Sequence of chain B:
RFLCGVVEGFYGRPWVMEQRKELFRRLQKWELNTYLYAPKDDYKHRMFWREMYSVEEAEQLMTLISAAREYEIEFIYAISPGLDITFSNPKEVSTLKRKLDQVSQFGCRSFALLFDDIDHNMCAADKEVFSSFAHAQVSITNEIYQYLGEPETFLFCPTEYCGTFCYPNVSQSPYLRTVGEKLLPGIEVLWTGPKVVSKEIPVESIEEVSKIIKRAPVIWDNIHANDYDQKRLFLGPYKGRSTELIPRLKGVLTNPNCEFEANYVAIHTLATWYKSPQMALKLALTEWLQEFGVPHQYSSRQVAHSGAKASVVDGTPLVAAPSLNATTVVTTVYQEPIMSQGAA

Sequence of chain A:
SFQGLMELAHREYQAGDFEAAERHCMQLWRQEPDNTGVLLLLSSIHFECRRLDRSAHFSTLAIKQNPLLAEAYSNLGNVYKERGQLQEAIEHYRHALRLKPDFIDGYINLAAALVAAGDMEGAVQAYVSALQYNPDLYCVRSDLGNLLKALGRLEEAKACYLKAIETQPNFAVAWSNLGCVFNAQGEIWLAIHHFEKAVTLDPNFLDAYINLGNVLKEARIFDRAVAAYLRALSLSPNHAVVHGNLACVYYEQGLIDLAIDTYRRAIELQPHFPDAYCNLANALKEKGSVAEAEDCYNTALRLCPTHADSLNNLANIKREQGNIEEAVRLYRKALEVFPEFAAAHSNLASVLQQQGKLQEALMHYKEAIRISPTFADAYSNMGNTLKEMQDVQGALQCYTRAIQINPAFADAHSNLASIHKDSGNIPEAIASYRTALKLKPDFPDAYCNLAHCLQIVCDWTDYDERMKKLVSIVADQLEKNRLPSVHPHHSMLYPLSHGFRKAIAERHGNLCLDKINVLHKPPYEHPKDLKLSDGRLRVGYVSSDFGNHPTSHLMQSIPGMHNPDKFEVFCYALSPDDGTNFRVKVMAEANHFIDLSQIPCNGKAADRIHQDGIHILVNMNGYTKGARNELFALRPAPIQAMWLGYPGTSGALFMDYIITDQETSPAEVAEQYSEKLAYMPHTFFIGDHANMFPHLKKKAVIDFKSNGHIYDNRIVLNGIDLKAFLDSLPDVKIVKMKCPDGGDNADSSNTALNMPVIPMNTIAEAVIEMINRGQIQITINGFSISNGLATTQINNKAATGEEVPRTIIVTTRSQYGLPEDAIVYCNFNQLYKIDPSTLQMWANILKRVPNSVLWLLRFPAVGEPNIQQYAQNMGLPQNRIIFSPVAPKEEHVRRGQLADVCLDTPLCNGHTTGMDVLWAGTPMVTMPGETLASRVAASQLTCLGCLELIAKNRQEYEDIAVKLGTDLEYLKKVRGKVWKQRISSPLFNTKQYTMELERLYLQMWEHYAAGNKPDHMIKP

Residue-level contacts at the interface:
Residue N196 in chain A is in contact with residue V428 in chain B (closest heavy-atom distance 2.8 Å).
Residue K385 in chain A contacts residue T222 in chain B (closest heavy-atom distance 2.4 Å).
Residue H29 in chain A contacts residue M438 in chain B (closest heavy-atom distance 3.5 Å).
Residue Y32 in chain A contacts residue M438 in chain B (closest heavy-atom distance 3.3 Å).
Residue D464 in chain A contacts residue V412 in chain B (closest heavy-atom distance 3.1 Å).
Residue Q416 in chain A interacts with residue F223 in chain B (closest heavy-atom distance 3.1 Å).
Residue N264 in chain A interacts with residue L423 in chain B (closest heavy-atom distance 3.4 Å).
Residue D328 in chain A is in contact with residue A420 in chain B (closest heavy-atom distance 3.2 Å).
Residue Q412 in chain A is in contact with residue Y286 in chain B (closest heavy-atom distance 3.0 Å).
Residue G443 in chain A contacts residue K289 in chain B (closest heavy-atom distance 3.4 Å).
Residue S442 in chain A contacts residue D287 in chain B (closest heavy-atom distance 3.5 Å).
Residue Q412 in chain A contacts residue D287 in chain B (closest heavy-atom distance 3.3 Å).
Residue N403 in chain A contacts residue V412 in chain B (closest heavy-atom distance 3.3 Å).
Residue N366 in chain A interacts with residue P416 in chain B (closest heavy-atom distance 3.1 Å).
Residue L808 in chain A is in contact with residue Q396 in chain B (closest heavy-atom distance 3.2 Å).
Residue D226 in chain A interacts with residue V428 in chain B (closest heavy-atom distance 3.4 Å).
Residue R420 in chain A contacts residue F223 in chain B (closest heavy-atom distance 3.1 Å).
Residue E67 in chain A contacts residue Y433 in chain B (closest heavy-atom distance 3.3 Å).
Residue D328 in chain A contacts residue A419 in chain B (closest heavy-atom distance 3.2 Å).
Residue N230 in chain A interacts with residue T426 in chain B (closest heavy-atom distance 3.1 Å).
Residue D328 in chain A is in contact with residue V418 in chain B (closest heavy-atom distance 3.5 Å).
Residue N332 in chain A is in contact with residue V418 in chain B (closest heavy-atom distance 3.2 Å).
Residue N301 in chain A interacts with residue V418 in chain B (closest heavy-atom distance 3.1 Å).
Residue Q412 in chain A is in contact with residue V255 in chain B (closest heavy-atom distance 3.1 Å).
Residue N434 in chain A is in contact with residue V411 in chain B (closest heavy-atom distance 3.3 Å).
Residue Q812 in chain A interacts with residue L388 in chain B (closest heavy-atom distance 3.2 Å).
Residue C199 in chain A interacts with residue T426 in chain B (closest heavy-atom distance 2.9 Å).
Residue N815 in chain A interacts with residue Y397 in chain B (closest heavy-atom distance 3.3 Å).
Residue N97 in chain A contacts residue Q434 in chain B (closest heavy-atom distance 3.0 Å).
Residue Q812 in chain A contacts residue Y397 in chain B (closest heavy-atom distance 2.5 Å).
Residue N233 in chain A interacts with residue N424 in chain B (closest heavy-atom distance 2.7 Å).
Residue N94 in chain A contacts residue P436 in chain B (closest heavy-atom distance 3.1 Å).
Residue Q849 in chain A interacts with residue H404 in chain B (closest heavy-atom distance 3.5 Å).
Residue V905 in chain A contacts residue S398 in chain B (closest heavy-atom distance 3.5 Å).
Residue N165 in chain A interacts with residue V429 in chain B (closest heavy-atom distance 3.3 Å).
Residue S442 in chain A interacts with residue K289 in chain B (closest heavy-atom distance 2.9 Å).
Residue N165 in chain A interacts with residue V428 in chain B (closest heavy-atom distance 2.5 Å).
Residue R69 in chain A interacts with residue Y433 in chain B (closest heavy-atom distance 2.3 Å).
Residue K100 in chain A contacts residue Q434 in chain B (closest heavy-atom distance 3.2 Å).
Residue N331 in chain A is in contact with residue V418 in chain B (closest heavy-atom distance 3.2 Å).
Residue T811 in chain A is in contact with residue Q396 in chain B (closest heavy-atom distance 3.5 Å).
Residue K644 in chain A is in contact with residue G406 in chain B (closest heavy-atom distance 3.2 Å).
Residue N128 in chain A contacts residue E435 in chain B (closest heavy-atom distance 3.3 Å).
Residue S63 in chain A contacts residue M438 in chain B (closest heavy-atom distance 3.2 Å).
Residue N233 in chain A is in contact with residue L423 in chain B (closest heavy-atom distance 3.0 Å).
Residue R420 in chain A is in contact with residue H178 in chain B (closest heavy-atom distance 3.3 Å).
Residue Q812 in chain A interacts with residue W387 in chain B (closest heavy-atom distance 2.8 Å).
Residue R389 in chain A contacts residue Y225 in chain B (closest heavy-atom distance 2.5 Å).
Residue A906 in chain A is in contact with residue S398 in chain B (closest heavy-atom distance 3.5 Å).
Residue R420 in chain A contacts residue D175 in chain B (closest heavy-atom distance 3.1 Å).
Residue K644 in chain A interacts with residue A407 in chain B (closest heavy-atom distance 3.2 Å).
Residue E237 in chain A is in contact with residue N424 in chain B (closest heavy-atom distance 3.0 Å).
Residue T811 in chain A contacts residue Y397 in chain B (closest heavy-atom distance 2.9 Å).
Residue S63 in chain A is in contact with residue P436 in chain B (closest heavy-atom distance 3.3 Å).
Residue D441 in chain A contacts residue A409 in chain B (closest heavy-atom distance 3.2 Å).
Residue D162 in chain A is in contact with residue T430 in chain B (closest heavy-atom distance 3.1 Å).
Residue N403 in chain A is in contact with residue V411 in chain B (closest heavy-atom distance 2.8 Å).
Residue N128 in chain A interacts with residue Q434 in chain B (closest heavy-atom distance 2.3 Å).
Residue G56 in chain A is in contact with residue S439 in chain B (closest heavy-atom distance 3.2 Å).
Residue P907 in chain A is in contact with residue S398 in chain B (closest heavy-atom distance 3.0 Å).

These two protein chains interact to form a complex.